Sequence of the second protein:
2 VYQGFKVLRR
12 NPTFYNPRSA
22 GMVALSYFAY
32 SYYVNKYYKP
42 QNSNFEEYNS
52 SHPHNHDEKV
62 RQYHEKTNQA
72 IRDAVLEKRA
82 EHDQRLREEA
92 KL

This data describes a binding interaction between two proteins.

Residue-level contacts at the interface:
Residue Y220 in the first protein interacts with residue R10 in the second protein (closest heavy-atom distance 4.4 Å).
Residue W218 in the first protein interacts with residue R10 in the second protein (closest heavy-atom distance 4.4 Å).
Residue Y220 in the first protein interacts with residue R11 in the second protein (closest heavy-atom distance 4.9 Å).
Residue W219 in the first protein is in contact with residue R10 in the second protein (closest heavy-atom distance 4.0 Å).

Sequence of the first protein:
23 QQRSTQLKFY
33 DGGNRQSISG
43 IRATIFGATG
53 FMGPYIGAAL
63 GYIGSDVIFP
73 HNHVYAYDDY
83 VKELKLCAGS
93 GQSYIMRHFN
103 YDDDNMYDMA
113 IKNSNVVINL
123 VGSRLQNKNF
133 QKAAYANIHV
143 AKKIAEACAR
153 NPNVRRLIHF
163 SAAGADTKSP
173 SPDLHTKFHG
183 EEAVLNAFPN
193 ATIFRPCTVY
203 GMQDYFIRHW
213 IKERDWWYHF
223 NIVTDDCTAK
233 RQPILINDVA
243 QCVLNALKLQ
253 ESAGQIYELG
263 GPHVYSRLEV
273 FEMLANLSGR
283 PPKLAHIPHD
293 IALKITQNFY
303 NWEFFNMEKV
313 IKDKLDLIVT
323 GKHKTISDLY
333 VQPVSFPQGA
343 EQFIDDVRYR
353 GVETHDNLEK